Sequence of protein 2:
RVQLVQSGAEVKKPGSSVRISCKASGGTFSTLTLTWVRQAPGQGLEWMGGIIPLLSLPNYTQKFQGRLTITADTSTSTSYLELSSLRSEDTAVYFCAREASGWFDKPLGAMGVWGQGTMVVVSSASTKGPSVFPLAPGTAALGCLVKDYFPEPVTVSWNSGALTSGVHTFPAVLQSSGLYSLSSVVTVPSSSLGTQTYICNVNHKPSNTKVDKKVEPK

Contacts between the two chains:
Residue P107 in protein 2 is in contact with residue W25 in protein 1 (closest heavy-atom distance 3.6 Å).
Residue T31 in protein 2 contacts residue T21 in protein 1 (closest heavy-atom distance 3.5 Å).
Residue N59 in protein 2 interacts with residue W17 in protein 1 (closest heavy-atom distance 3.6 Å).
Residue W47 in protein 2 contacts residue F18 in protein 1 (closest heavy-atom distance 3.9 Å).
Residue P107 in protein 2 interacts with residue K22 in protein 1 (closest heavy-atom distance 3.9 Å).
Residue F104 in protein 2 is in contact with residue W25 in protein 1 (closest heavy-atom distance 4.2 Å).
Residue L32 in protein 2 interacts with residue T21 in protein 1 (closest heavy-atom distance 4.2 Å).
Residue D105 in protein 2 interacts with residue W25 in protein 1 (closest heavy-atom distance 3.5 Å).
Residue T31 in protein 2 interacts with residue L24 in protein 1 (closest heavy-atom distance 4.8 Å).
Residue L57 in protein 2 interacts with residue W17 in protein 1 (closest heavy-atom distance 3.4 Å).
Residue T31 in protein 2 contacts residue K28 in protein 1 (closest heavy-atom distance 4.0 Å).
Residue E99 in protein 2 interacts with residue F18 in protein 1 (closest heavy-atom distance 5.0 Å).
Residue I51 in protein 2 is in contact with residue W17 in protein 1 (closest heavy-atom distance 3.7 Å).
Residue E99 in protein 2 interacts with residue T21 in protein 1 (closest heavy-atom distance 3.1 Å).
Residue P58 in protein 2 is in contact with residue W17 in protein 1 (closest heavy-atom distance 3.9 Å).
Residue I52 in protein 2 is in contact with residue T21 in protein 1 (closest heavy-atom distance 4.2 Å).
Residue L55 in protein 2 contacts residue L24 in protein 1 (closest heavy-atom distance 4.3 Å).
Residue K106 in protein 2 is in contact with residue K22 in protein 1 (closest heavy-atom distance 3.8 Å).
Residue T33 in protein 2 is in contact with residue W17 in protein 1 (closest heavy-atom distance 2.9 Å).
Residue L54 in protein 2 interacts with residue L24 in protein 1 (closest heavy-atom distance 4.4 Å).
Residue G50 in protein 2 interacts with residue W17 in protein 1 (closest heavy-atom distance 3.7 Å).
Residue I52 in protein 2 contacts residue L24 in protein 1 (closest heavy-atom distance 4.5 Å).
Residue L57 in protein 2 contacts residue I20 in protein 1 (closest heavy-atom distance 3.5 Å).
Residue D105 in protein 2 contacts residue K29 in protein 1 (closest heavy-atom distance 3.5 Å).
Residue W47 in protein 2 is in contact with residue W17 in protein 1 (closest heavy-atom distance 4.2 Å).
Residue F104 in protein 2 contacts residue K29 in protein 1 (closest heavy-atom distance 4.4 Å).
Residue I52 in protein 2 is in contact with residue I20 in protein 1 (closest heavy-atom distance 3.7 Å).
Residue T33 in protein 2 is in contact with residue T21 in protein 1 (closest heavy-atom distance 3.9 Å).
Residue I52 in protein 2 contacts residue W17 in protein 1 (closest heavy-atom distance 3.8 Å).
Residue L55 in protein 2 interacts with residue I20 in protein 1 (closest heavy-atom distance 3.8 Å).
Residue K106 in protein 2 interacts with residue W25 in protein 1 (closest heavy-atom distance 3.6 Å).
Residue T35 in protein 2 contacts residue W17 in protein 1 (closest heavy-atom distance 4.7 Å).
Residue L54 in protein 2 contacts residue K28 in protein 1 (closest heavy-atom distance 4.3 Å).
Residue P107 in protein 2 contacts residue T21 in protein 1 (closest heavy-atom distance 3.3 Å).

The following describes two proteins that form a bound complex.

Sequence of protein 1:
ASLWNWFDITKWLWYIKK